Sequence of protein 2:
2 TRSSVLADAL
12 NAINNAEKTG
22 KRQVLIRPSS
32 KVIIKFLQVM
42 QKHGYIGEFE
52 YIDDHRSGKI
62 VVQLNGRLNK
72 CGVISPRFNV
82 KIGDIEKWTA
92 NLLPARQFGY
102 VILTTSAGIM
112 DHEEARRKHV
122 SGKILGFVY

These two protein chains interact to form a complex.

Sequence of protein 1:
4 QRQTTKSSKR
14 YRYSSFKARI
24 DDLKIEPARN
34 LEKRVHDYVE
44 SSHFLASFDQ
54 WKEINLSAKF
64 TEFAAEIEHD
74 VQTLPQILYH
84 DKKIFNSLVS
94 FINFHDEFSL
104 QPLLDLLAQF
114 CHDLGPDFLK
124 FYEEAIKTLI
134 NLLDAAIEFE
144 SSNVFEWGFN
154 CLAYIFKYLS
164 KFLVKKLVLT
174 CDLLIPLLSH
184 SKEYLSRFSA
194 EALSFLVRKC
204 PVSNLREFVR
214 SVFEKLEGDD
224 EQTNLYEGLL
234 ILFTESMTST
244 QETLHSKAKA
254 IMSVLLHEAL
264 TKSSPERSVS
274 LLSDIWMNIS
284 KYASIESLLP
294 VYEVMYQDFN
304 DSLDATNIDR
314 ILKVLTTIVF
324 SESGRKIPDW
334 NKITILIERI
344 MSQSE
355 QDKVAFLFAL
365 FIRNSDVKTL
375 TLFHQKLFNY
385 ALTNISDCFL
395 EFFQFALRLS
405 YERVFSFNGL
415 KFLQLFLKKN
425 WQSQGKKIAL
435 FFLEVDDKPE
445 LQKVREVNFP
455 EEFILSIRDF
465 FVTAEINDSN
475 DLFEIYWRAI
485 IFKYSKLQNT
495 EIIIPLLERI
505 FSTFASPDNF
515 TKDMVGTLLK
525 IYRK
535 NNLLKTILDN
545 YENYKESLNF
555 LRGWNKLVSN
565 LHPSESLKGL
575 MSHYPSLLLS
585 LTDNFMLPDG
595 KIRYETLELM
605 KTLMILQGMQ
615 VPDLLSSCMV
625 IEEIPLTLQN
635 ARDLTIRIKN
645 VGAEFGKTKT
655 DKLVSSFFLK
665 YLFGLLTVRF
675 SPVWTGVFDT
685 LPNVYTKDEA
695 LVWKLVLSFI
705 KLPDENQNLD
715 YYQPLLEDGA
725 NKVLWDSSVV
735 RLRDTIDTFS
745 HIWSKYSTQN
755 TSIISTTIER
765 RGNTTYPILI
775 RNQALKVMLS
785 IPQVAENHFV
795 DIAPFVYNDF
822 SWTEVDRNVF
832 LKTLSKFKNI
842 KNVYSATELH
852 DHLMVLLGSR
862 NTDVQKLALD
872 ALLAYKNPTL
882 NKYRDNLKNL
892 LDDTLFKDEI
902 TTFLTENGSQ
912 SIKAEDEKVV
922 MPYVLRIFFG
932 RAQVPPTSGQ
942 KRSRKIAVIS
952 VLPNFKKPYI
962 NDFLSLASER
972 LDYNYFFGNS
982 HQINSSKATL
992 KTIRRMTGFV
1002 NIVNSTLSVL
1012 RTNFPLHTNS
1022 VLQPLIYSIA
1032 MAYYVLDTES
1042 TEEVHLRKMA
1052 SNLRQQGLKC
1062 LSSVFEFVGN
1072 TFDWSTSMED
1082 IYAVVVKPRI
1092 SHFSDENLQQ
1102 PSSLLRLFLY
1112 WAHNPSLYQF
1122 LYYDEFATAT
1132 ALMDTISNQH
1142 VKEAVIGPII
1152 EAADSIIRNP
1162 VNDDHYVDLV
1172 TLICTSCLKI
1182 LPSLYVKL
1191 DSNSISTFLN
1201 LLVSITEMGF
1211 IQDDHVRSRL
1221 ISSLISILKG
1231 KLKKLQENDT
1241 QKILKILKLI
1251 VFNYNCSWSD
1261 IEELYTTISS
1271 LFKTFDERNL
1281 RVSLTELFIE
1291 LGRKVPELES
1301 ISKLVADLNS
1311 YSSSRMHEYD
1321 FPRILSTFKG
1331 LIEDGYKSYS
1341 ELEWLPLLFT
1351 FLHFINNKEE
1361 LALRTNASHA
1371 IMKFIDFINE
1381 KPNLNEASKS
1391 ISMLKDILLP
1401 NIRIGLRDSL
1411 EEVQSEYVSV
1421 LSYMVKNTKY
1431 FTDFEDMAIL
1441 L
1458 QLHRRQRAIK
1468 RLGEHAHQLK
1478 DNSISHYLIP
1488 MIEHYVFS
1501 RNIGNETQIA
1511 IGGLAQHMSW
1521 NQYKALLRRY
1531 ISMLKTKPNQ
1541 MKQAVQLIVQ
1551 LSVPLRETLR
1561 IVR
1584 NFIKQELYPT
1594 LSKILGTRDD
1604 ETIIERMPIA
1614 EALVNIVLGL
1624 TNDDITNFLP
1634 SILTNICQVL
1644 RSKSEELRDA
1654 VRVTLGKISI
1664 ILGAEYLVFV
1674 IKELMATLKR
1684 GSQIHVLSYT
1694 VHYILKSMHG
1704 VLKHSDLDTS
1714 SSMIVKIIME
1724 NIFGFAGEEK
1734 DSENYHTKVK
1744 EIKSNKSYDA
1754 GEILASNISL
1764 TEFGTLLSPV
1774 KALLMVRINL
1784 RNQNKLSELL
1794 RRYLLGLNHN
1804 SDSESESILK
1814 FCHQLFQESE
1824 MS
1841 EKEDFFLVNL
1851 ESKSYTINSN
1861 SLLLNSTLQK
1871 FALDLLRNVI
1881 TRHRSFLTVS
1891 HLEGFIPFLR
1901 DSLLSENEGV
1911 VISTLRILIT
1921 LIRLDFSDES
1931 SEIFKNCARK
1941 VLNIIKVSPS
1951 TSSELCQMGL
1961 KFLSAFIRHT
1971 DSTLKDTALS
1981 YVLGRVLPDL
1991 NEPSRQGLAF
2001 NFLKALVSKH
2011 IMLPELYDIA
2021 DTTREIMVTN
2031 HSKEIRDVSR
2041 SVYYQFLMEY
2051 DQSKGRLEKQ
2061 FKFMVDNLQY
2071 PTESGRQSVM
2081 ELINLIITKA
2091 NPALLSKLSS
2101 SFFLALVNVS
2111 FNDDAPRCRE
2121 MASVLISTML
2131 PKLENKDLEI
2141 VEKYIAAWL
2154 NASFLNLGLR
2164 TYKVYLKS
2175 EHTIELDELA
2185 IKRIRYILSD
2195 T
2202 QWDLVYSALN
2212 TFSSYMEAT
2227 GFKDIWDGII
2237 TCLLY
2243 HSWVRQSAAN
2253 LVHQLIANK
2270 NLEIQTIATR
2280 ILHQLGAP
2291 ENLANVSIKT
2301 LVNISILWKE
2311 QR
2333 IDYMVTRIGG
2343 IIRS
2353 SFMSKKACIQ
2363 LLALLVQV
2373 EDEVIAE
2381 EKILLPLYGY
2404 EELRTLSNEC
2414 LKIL

Contacts between the two chains:
Residue E1731 in protein 1 contacts residue K119 in protein 2 (closest heavy-atom distance 4.2 Å).
Residue N1737 in protein 1 interacts with residue G109 in protein 2 (closest heavy-atom distance 4.0 Å).
Residue F1728 in protein 1 contacts residue R118 in protein 2 (closest heavy-atom distance 4.5 Å).
Residue N1737 in protein 1 is in contact with residue A108 in protein 2 (closest heavy-atom distance 3.8 Å).
Residue N1737 in protein 1 contacts residue K36 in protein 2 (closest heavy-atom distance 4.1 Å).
Residue F1728 in protein 1 interacts with residue K119 in protein 2 (closest heavy-atom distance 4.5 Å).